Residue-level contacts at the interface:
Residue S113 in chain B is in contact with residue G135 in chain A (closest heavy-atom distance 3.7 Å).
Residue R110 in chain B interacts with residue G135 in chain A (closest heavy-atom distance 3.8 Å).
Residue R110 in chain B contacts residue S134 in chain A (closest heavy-atom distance 4.3 Å).
Residue G249 in chain B contacts residue L131 in chain A (closest heavy-atom distance 4.6 Å).
Residue R110 in chain B contacts residue L131 in chain A (closest heavy-atom distance 2.8 Å).
Residue R110 in chain B is in contact with residue R132 in chain A (closest heavy-atom distance 4.3 Å).

Sequence of chain B:
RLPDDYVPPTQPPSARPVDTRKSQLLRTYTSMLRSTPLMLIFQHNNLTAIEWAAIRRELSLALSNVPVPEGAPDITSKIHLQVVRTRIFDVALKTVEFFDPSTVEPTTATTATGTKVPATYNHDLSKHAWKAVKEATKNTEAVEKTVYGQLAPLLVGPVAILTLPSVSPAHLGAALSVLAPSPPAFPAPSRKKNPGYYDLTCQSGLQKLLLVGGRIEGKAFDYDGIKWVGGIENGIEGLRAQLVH

This data describes a binding interaction between two proteins.

Sequence of chain A:
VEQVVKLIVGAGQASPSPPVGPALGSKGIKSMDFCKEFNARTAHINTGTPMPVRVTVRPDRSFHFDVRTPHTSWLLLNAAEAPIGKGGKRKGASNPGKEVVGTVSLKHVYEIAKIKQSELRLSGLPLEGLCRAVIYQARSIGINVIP